The following describes two proteins that form a bound complex.

Sequence of the first protein:
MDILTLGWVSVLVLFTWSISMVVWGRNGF

Sequence of the second protein:
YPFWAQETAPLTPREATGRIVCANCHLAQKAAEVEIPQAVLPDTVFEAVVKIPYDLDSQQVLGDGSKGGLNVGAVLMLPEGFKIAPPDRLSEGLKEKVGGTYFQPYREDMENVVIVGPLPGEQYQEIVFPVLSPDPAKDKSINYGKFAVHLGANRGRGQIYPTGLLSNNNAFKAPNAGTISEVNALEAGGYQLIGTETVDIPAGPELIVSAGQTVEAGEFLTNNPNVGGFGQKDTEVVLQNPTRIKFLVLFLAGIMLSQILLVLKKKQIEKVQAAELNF

Contacts between the two chains:
Residue I309 in the second protein interacts with residue W17 in the first protein (closest heavy-atom distance 3.4 Å).
Residue I309 in the second protein contacts residue W24 in the first protein (closest heavy-atom distance 4.5 Å).
Residue V298 in the second protein interacts with residue L6 in the first protein (closest heavy-atom distance 3.7 Å).
Residue L297 in the second protein contacts residue V11 in the first protein (closest heavy-atom distance 4.1 Å).
Residue Q289 in the second protein is in contact with residue L4 in the first protein (closest heavy-atom distance 3.7 Å).
Residue K315 in the second protein interacts with residue R26 in the first protein (closest heavy-atom distance 4.0 Å).
Residue V84 in the second protein is in contact with residue L4 in the first protein (closest heavy-atom distance 4.4 Å).
Residue V298 in the second protein is in contact with residue G7 in the first protein (closest heavy-atom distance 4.2 Å).
Residue V312 in the second protein interacts with residue W24 in the first protein (closest heavy-atom distance 3.3 Å).
Residue V298 in the second protein is in contact with residue S10 in the first protein (closest heavy-atom distance 3.6 Å).
Residue K316 in the second protein is in contact with residue G25 in the first protein (closest heavy-atom distance 3.8 Å).
Residue M305 in the second protein is in contact with residue L14 in the first protein (closest heavy-atom distance 3.6 Å).
Residue V312 in the second protein is in contact with residue M21 in the first protein (closest heavy-atom distance 3.6 Å).
Residue Q308 in the second protein interacts with residue M21 in the first protein (closest heavy-atom distance 4.1 Å).
Residue Q308 in the second protein contacts residue S18 in the first protein (closest heavy-atom distance 3.1 Å).
Residue I294 in the second protein is in contact with residue I3 in the first protein (closest heavy-atom distance 3.2 Å).
Residue L85 in the second protein interacts with residue D2 in the first protein (closest heavy-atom distance 4.3 Å).
Residue Q82 in the second protein interacts with residue W8 in the first protein (closest heavy-atom distance 3.4 Å).
Residue L85 in the second protein interacts with residue I3 in the first protein (closest heavy-atom distance 3.6 Å).
Residue L85 in the second protein interacts with residue L4 in the first protein (closest heavy-atom distance 4.2 Å).
Residue Q308 in the second protein is in contact with residue W17 in the first protein (closest heavy-atom distance 3.6 Å).
Residue L301 in the second protein interacts with residue L14 in the first protein (closest heavy-atom distance 3.6 Å).
Residue E319 in the second protein interacts with residue G25 in the first protein (closest heavy-atom distance 4.3 Å).
Residue L297 in the second protein is in contact with residue G7 in the first protein (closest heavy-atom distance 4.6 Å).
Residue I304 in the second protein contacts residue L14 in the first protein (closest heavy-atom distance 3.6 Å).
Residue K316 in the second protein interacts with residue W24 in the first protein (closest heavy-atom distance 3.4 Å).
Residue I294 in the second protein contacts residue G7 in the first protein (closest heavy-atom distance 3.3 Å).
Residue I309 in the second protein is in contact with residue M21 in the first protein (closest heavy-atom distance 4.0 Å).
Residue Q308 in the second protein is in contact with residue L14 in the first protein (closest heavy-atom distance 4.0 Å).
Residue P291 in the second protein interacts with residue I3 in the first protein (closest heavy-atom distance 3.9 Å).
Residue L313 in the second protein interacts with residue W24 in the first protein (closest heavy-atom distance 4.0 Å).
Residue K295 in the second protein interacts with residue I3 in the first protein (closest heavy-atom distance 3.7 Å).
Residue K315 in the second protein is in contact with residue G25 in the first protein (closest heavy-atom distance 3.2 Å).
Residue M305 in the second protein contacts residue W17 in the first protein (closest heavy-atom distance 3.4 Å).
Residue A83 in the second protein contacts residue L4 in the first protein (closest heavy-atom distance 3.5 Å).
Residue M305 in the second protein is in contact with residue V13 in the first protein (closest heavy-atom distance 3.4 Å).
Residue L301 in the second protein contacts residue V11 in the first protein (closest heavy-atom distance 3.7 Å).
Residue L301 in the second protein contacts residue S10 in the first protein (closest heavy-atom distance 3.7 Å).
Residue L297 in the second protein contacts residue S10 in the first protein (closest heavy-atom distance 4.4 Å).
Residue V312 in the second protein interacts with residue G25 in the first protein (closest heavy-atom distance 3.7 Å).
Residue I294 in the second protein contacts residue L6 in the first protein (closest heavy-atom distance 4.5 Å).
Residue I294 in the second protein contacts residue L4 in the first protein (closest heavy-atom distance 3.6 Å).